The following describes two proteins that form a bound complex.

Interface contacts:
Residue T116 in chain A is in contact with residue Q35 in chain B (closest heavy-atom distance 3.8 Å).
Residue K139 in chain A contacts residue F88 in chain B (closest heavy-atom distance 3.5 Å).
Residue T116 in chain A contacts residue P34 in chain B (closest heavy-atom distance 3.8 Å).
Residue Y115 in chain A is in contact with residue P34 in chain B (closest heavy-atom distance 2.8 Å).
Residue S99 in chain A is in contact with residue W104 in chain B (closest heavy-atom distance 3.8 Å).
Residue S99 in chain A interacts with residue P103 in chain B (closest heavy-atom distance 3.7 Å).
Residue C113 in chain A is in contact with residue A36 in chain B (closest heavy-atom distance 2.7 Å).
Residue W400 in chain A contacts residue P34 in chain B (closest heavy-atom distance 3.6 Å).
Residue L162 in chain A contacts residue A29 in chain B (closest heavy-atom distance 3.5 Å).
Residue K139 in chain A contacts residue D84 in chain B (closest heavy-atom distance 2.8 Å).
Residue F143 in chain A interacts with residue I85 in chain B (closest heavy-atom distance 3.4 Å).
Residue A91 in chain A interacts with residue T135 in chain B (closest heavy-atom distance 3.3 Å).
Residue R95 in chain A contacts residue N136 in chain B (closest heavy-atom distance 2.9 Å).
Residue T108 in chain A contacts residue I101 in chain B (closest heavy-atom distance 3.9 Å).
Residue E199 in chain A interacts with residue K152 in chain B (closest heavy-atom distance 3.9 Å).
Residue L145 in chain A contacts residue Q32 in chain B (closest heavy-atom distance 3.3 Å).
Residue L98 in chain A is in contact with residue P103 in chain B (closest heavy-atom distance 3.8 Å).
Residue E404 in chain A contacts residue R33 in chain B (closest heavy-atom distance 3.3 Å).
Residue Y230 in chain A interacts with residue N154 in chain B (closest heavy-atom distance 3.5 Å).
Residue V94 in chain A contacts residue P131 in chain B (closest heavy-atom distance 3.8 Å).
Residue C113 in chain A contacts residue Q35 in chain B (closest heavy-atom distance 3.3 Å).
Residue F143 in chain A contacts residue P89 in chain B (closest heavy-atom distance 3.7 Å).
Residue N114 in chain A interacts with residue Q35 in chain B (closest heavy-atom distance 3.6 Å).
Residue L162 in chain A is in contact with residue N30 in chain B (closest heavy-atom distance 3.3 Å).
Residue P165 in chain A contacts residue F31 in chain B (closest heavy-atom distance 3.8 Å).
Residue S110 in chain A interacts with residue D99 in chain B (closest heavy-atom distance 3.8 Å).
Residue P96 in chain A contacts residue W104 in chain B (closest heavy-atom distance 3.7 Å).
Residue Y115 in chain A interacts with residue F92 in chain B (closest heavy-atom distance 3.7 Å).
Residue R95 in chain A is in contact with residue E105 in chain B (closest heavy-atom distance 3.0 Å).
Residue G142 in chain A is in contact with residue F31 in chain B (closest heavy-atom distance 3.6 Å).
Residue C113 in chain A contacts residue F324 in chain B (closest heavy-atom distance 3.8 Å).
Residue C113 in chain A is in contact with residue C325 in chain B (closest heavy-atom distance 2.1 Å).
Residue F143 in chain A is in contact with residue Q35 in chain B (closest heavy-atom distance 3.7 Å).
Residue L109 in chain A interacts with residue L100 in chain B (closest heavy-atom distance 3.6 Å).
Residue F144 in chain A interacts with residue F92 in chain B (closest heavy-atom distance 3.8 Å).
Residue W400 in chain A interacts with residue R33 in chain B (closest heavy-atom distance 3.2 Å).
Residue L140 in chain A interacts with residue F92 in chain B (closest heavy-atom distance 3.7 Å).
Residue V111 in chain A contacts residue S96 in chain B (closest heavy-atom distance 3.7 Å).
Residue L145 in chain A interacts with residue P34 in chain B (closest heavy-atom distance 3.7 Å).
Residue L145 in chain A is in contact with residue F31 in chain B (closest heavy-atom distance 3.6 Å).
Residue F143 in chain A interacts with residue H86 in chain B (closest heavy-atom distance 3.8 Å).
Residue F144 in chain A is in contact with residue P34 in chain B (closest heavy-atom distance 3.7 Å).
Residue S90 in chain A interacts with residue P131 in chain B (closest heavy-atom distance 3.7 Å).
Residue T108 in chain A interacts with residue L100 in chain B (closest heavy-atom distance 3.4 Å).
Residue R95 in chain A is in contact with residue W104 in chain B (closest heavy-atom distance 3.4 Å).
Residue R95 in chain A interacts with residue P103 in chain B (closest heavy-atom distance 3.0 Å).
Residue S161 in chain A is in contact with residue N30 in chain B (closest heavy-atom distance 3.0 Å).
Residue K139 in chain A contacts residue I85 in chain B (closest heavy-atom distance 3.2 Å).
Residue V94 in chain A contacts residue T135 in chain B (closest heavy-atom distance 3.5 Å).
Residue L109 in chain A interacts with residue I101 in chain B (closest heavy-atom distance 2.8 Å).
Residue L145 in chain A interacts with residue R33 in chain B (closest heavy-atom distance 3.4 Å).
Residue E112 in chain A is in contact with residue P89 in chain B (closest heavy-atom distance 3.2 Å).
Residue K139 in chain A contacts residue S128 in chain B (closest heavy-atom distance 3.4 Å).
Residue W400 in chain A interacts with residue Q32 in chain B (closest heavy-atom distance 3.8 Å).
Residue L140 in chain A is in contact with residue F88 in chain B (closest heavy-atom distance 3.5 Å).
Residue F143 in chain A contacts residue F88 in chain B (closest heavy-atom distance 3.6 Å).
Residue F143 in chain A interacts with residue P34 in chain B (closest heavy-atom distance 3.5 Å).
Residue V111 in chain A is in contact with residue D99 in chain B (closest heavy-atom distance 3.4 Å).
Residue V136 in chain A contacts residue P131 in chain B (closest heavy-atom distance 3.7 Å).
Residue R95 in chain A is in contact with residue T135 in chain B (closest heavy-atom distance 3.3 Å).

Sequence of chain A:
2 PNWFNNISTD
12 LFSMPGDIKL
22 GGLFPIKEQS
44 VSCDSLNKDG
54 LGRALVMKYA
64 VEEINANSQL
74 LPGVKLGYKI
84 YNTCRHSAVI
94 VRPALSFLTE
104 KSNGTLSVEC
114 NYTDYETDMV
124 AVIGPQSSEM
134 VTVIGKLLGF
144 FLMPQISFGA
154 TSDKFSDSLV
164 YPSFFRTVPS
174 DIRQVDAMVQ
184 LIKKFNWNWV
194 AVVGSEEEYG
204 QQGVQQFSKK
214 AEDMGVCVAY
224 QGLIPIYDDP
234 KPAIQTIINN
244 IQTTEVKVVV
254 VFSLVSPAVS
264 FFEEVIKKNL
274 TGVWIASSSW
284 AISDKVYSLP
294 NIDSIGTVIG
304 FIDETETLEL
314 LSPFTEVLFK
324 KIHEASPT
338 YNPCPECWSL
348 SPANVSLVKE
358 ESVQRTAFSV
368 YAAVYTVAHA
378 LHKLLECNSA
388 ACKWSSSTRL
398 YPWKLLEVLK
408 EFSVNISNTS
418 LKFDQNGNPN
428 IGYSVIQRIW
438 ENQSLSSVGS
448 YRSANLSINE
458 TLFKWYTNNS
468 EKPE

Sequence of chain B:
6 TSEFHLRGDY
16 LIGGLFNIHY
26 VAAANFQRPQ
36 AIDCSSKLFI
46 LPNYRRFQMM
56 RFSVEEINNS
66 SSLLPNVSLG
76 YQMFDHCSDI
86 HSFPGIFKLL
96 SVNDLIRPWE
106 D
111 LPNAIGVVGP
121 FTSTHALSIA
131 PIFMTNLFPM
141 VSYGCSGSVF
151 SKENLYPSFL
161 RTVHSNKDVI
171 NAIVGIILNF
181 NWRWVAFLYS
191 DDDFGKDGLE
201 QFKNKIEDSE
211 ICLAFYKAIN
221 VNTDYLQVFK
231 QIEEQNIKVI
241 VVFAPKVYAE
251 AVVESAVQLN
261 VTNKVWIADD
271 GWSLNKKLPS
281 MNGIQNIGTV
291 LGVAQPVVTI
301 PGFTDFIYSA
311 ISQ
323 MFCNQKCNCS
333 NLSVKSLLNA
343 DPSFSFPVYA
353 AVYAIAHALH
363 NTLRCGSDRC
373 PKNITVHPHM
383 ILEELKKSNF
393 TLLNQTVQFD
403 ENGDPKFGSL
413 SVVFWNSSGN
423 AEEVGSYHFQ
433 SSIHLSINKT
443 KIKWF